These two protein chains interact to form a complex.

Sequence of chain A:
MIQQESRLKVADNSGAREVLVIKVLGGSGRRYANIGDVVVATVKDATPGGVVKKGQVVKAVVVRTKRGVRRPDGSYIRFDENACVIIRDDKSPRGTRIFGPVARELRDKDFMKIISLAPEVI

Sequence of chain B:
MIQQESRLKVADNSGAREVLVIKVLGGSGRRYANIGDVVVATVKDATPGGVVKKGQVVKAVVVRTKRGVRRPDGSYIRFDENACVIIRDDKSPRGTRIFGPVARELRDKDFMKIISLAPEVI

Interface contacts:
Residue Y76 in chain B is in contact with residue I77 in chain A (closest heavy-atom distance 3.4 Å).
Residue S75 in chain B contacts residue R78 in chain A (closest heavy-atom distance 3.3 Å).
Residue R71 in chain B contacts residue I122 in chain A (closest heavy-atom distance 4.5 Å).
Residue G74 in chain B is in contact with residue R78 in chain A (closest heavy-atom distance 4.2 Å).
Residue S75 in chain B is in contact with residue F79 in chain A (closest heavy-atom distance 4.0 Å).
Residue I122 in chain B interacts with residue I77 in chain A (closest heavy-atom distance 4.2 Å).
Residue Y76 in chain B is in contact with residue F79 in chain A (closest heavy-atom distance 3.9 Å).
Residue R78 in chain B contacts residue S75 in chain A (closest heavy-atom distance 3.3 Å).
Residue D80 in chain B is in contact with residue G74 in chain A (closest heavy-atom distance 2.9 Å).
Residue I122 in chain B is in contact with residue S75 in chain A (closest heavy-atom distance 3.7 Å).
Residue R104 in chain B is in contact with residue E120 in chain A (closest heavy-atom distance 4.7 Å).
Residue D73 in chain B contacts residue P101 in chain A (closest heavy-atom distance 3.8 Å).
Residue G74 in chain B is in contact with residue D80 in chain A (closest heavy-atom distance 2.9 Å).
Residue I77 in chain B interacts with residue I122 in chain A (closest heavy-atom distance 4.2 Å).
Residue D73 in chain B interacts with residue I122 in chain A (closest heavy-atom distance 3.7 Å).
Residue E120 in chain B contacts residue D73 in chain A (closest heavy-atom distance 4.4 Å).
Residue D80 in chain B contacts residue R70 in chain A (closest heavy-atom distance 2.9 Å).
Residue Y76 in chain B is in contact with residue R78 in chain A (closest heavy-atom distance 2.8 Å).
Residue R78 in chain B is in contact with residue Y76 in chain A (closest heavy-atom distance 2.8 Å).
Residue P101 in chain B contacts residue D73 in chain A (closest heavy-atom distance 3.8 Å).
Residue Y76 in chain B interacts with residue Y76 in chain A (closest heavy-atom distance 3.8 Å).
Residue R70 in chain B interacts with residue D80 in chain A (closest heavy-atom distance 2.9 Å).
Residue I77 in chain B contacts residue I77 in chain A (closest heavy-atom distance 3.6 Å).
Residue Y76 in chain B contacts residue D80 in chain A (closest heavy-atom distance 3.8 Å).
Residue F79 in chain B interacts with residue S75 in chain A (closest heavy-atom distance 4.0 Å).
Residue D73 in chain B interacts with residue E120 in chain A (closest heavy-atom distance 4.4 Å).
Residue I77 in chain B interacts with residue Y76 in chain A (closest heavy-atom distance 3.4 Å).
Residue S75 in chain B is in contact with residue I122 in chain A (closest heavy-atom distance 3.7 Å).
Residue F79 in chain B interacts with residue G74 in chain A (closest heavy-atom distance 3.3 Å).
Residue F79 in chain B interacts with residue Y76 in chain A (closest heavy-atom distance 3.9 Å).
Residue I122 in chain B contacts residue I122 in chain A (closest heavy-atom distance 4.6 Å).
Residue R78 in chain B interacts with residue G74 in chain A (closest heavy-atom distance 4.2 Å).
Residue G74 in chain B interacts with residue F79 in chain A (closest heavy-atom distance 3.3 Å).
Residue E120 in chain B is in contact with residue R104 in chain A (closest heavy-atom distance 4.7 Å).
Residue D80 in chain B is in contact with residue Y76 in chain A (closest heavy-atom distance 3.8 Å).
Residue I122 in chain B is in contact with residue D73 in chain A (closest heavy-atom distance 3.7 Å).
Residue I122 in chain B contacts residue R71 in chain A (closest heavy-atom distance 4.5 Å).